Contacts between the two chains:
Residue V70 in the second protein is in contact with residue S8 in the first protein (closest heavy-atom distance 3.7 Å).
Residue T21 in the second protein contacts residue V5 in the first protein (closest heavy-atom distance 3.4 Å).
Residue G17 in the second protein contacts residue I10 in the first protein (closest heavy-atom distance 3.0 Å).
Residue T21 in the second protein interacts with residue P6 in the first protein (closest heavy-atom distance 2.9 Å).
Residue G22 in the second protein contacts residue V5 in the first protein (closest heavy-atom distance 3.4 Å).
Residue T21 in the second protein contacts residue T7 in the first protein (closest heavy-atom distance 3.0 Å).
Residue S19 in the second protein is in contact with residue T7 in the first protein (closest heavy-atom distance 3.9 Å).
Residue H66 in the second protein interacts with residue S8 in the first protein (closest heavy-atom distance 2.7 Å).
Residue I18 in the second protein is in contact with residue I10 in the first protein (closest heavy-atom distance 2.9 Å).
Residue G15 in the second protein is in contact with residue I10 in the first protein (closest heavy-atom distance 3.6 Å).
Residue H26 in the second protein interacts with residue P6 in the first protein (closest heavy-atom distance 3.1 Å).
Residue H26 in the second protein contacts residue R4 in the first protein (closest heavy-atom distance 3.8 Å).
Residue L16 in the second protein is in contact with residue I10 in the first protein (closest heavy-atom distance 2.9 Å).
Residue L73 in the second protein interacts with residue I10 in the first protein (closest heavy-atom distance 3.7 Å).
Residue G22 in the second protein contacts residue P6 in the first protein (closest heavy-atom distance 3.5 Å).
Residue H66 in the second protein interacts with residue T7 in the first protein (closest heavy-atom distance 4.0 Å).
Residue V70 in the second protein interacts with residue I10 in the first protein (closest heavy-atom distance 4.0 Å).
Residue I20 in the second protein contacts residue S8 in the first protein (closest heavy-atom distance 2.9 Å).
Residue S74 in the second protein contacts residue I10 in the first protein (closest heavy-atom distance 4.1 Å).
Residue I18 in the second protein interacts with residue I9 in the first protein (closest heavy-atom distance 3.8 Å).
Residue V28 in the second protein is in contact with residue V5 in the first protein (closest heavy-atom distance 4.1 Å).
Residue H26 in the second protein contacts residue V5 in the first protein (closest heavy-atom distance 4.2 Å).
Residue S19 in the second protein interacts with residue I9 in the first protein (closest heavy-atom distance 3.7 Å).
Residue S19 in the second protein contacts residue S8 in the first protein (closest heavy-atom distance 3.2 Å).
Residue H66 in the second protein contacts residue P6 in the first protein (closest heavy-atom distance 3.4 Å).
Residue I18 in the second protein is in contact with residue S8 in the first protein (closest heavy-atom distance 4.1 Å).
Residue I20 in the second protein is in contact with residue I10 in the first protein (closest heavy-atom distance 4.0 Å).
Residue I20 in the second protein contacts residue P6 in the first protein (closest heavy-atom distance 3.9 Å).
Residue I20 in the second protein is in contact with residue T7 in the first protein (closest heavy-atom distance 3.1 Å).
Residue S33 in the second protein is in contact with residue T7 in the first protein (closest heavy-atom distance 4.0 Å).
Residue S19 in the second protein contacts residue I10 in the first protein (closest heavy-atom distance 4.7 Å).

Sequence of the first protein:
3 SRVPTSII

Sequence of the second protein:
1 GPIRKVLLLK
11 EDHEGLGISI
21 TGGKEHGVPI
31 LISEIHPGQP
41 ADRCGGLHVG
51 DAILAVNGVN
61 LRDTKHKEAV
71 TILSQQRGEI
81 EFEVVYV

This data describes a binding interaction between two proteins.